Sequence of the second protein:
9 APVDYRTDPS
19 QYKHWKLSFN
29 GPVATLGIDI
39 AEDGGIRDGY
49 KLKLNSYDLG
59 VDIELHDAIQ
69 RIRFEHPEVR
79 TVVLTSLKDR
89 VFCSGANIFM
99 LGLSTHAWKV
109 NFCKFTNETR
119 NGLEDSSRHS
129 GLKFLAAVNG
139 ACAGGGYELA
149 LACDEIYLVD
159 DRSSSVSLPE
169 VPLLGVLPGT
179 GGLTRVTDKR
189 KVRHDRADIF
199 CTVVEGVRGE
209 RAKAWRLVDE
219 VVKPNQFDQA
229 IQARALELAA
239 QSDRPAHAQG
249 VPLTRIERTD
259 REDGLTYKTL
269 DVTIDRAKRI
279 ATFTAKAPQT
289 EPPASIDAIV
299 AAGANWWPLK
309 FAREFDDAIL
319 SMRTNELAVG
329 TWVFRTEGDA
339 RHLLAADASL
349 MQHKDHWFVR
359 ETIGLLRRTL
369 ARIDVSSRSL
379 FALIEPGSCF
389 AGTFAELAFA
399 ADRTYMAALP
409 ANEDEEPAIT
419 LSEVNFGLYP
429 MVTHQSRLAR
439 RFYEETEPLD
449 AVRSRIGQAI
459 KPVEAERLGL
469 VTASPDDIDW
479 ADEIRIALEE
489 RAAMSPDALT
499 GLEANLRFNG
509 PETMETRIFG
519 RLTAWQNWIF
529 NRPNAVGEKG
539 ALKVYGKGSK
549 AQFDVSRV

This data describes a binding interaction between two proteins.

Contacts between the two chains:
Residue D193 in the second protein contacts residue D400 in the first protein (closest heavy-atom distance 3.2 Å).
Residue R555 in the second protein contacts residue E501 in the first protein (closest heavy-atom distance 3.0 Å).
Residue T200 in the second protein is in contact with residue R401 in the first protein (closest heavy-atom distance 2.8 Å).
Residue E443 in the second protein interacts with residue R214 in the first protein (closest heavy-atom distance 2.9 Å).
Residue D186 in the second protein is in contact with residue N507 in the first protein (closest heavy-atom distance 3.3 Å).
Residue D400 in the second protein is in contact with residue D193 in the first protein (closest heavy-atom distance 3.2 Å).
Residue G508 in the second protein interacts with residue R515 in the first protein (closest heavy-atom distance 3.3 Å).
Residue D196 in the second protein interacts with residue R489 in the first protein (closest heavy-atom distance 2.8 Å).
Residue R555 in the second protein interacts with residue L325 in the first protein (closest heavy-atom distance 2.8 Å).
Residue D193 in the second protein is in contact with residue R439 in the first protein (closest heavy-atom distance 2.9 Å).
Residue V556 in the second protein interacts with residue S375 in the first protein (closest heavy-atom distance 2.8 Å).
Residue R555 in the second protein is in contact with residue G328 in the first protein (closest heavy-atom distance 3.3 Å).
Residue R489 in the second protein is in contact with residue D196 in the first protein (closest heavy-atom distance 2.8 Å).
Residue G328 in the second protein is in contact with residue R555 in the first protein (closest heavy-atom distance 3.2 Å).
Residue D193 in the second protein interacts with residue T470 in the first protein (closest heavy-atom distance 2.6 Å).
Residue R519 in the second protein interacts with residue T514 in the first protein (closest heavy-atom distance 3.0 Å).
Residue R530 in the second protein is in contact with residue N529 in the first protein (closest heavy-atom distance 2.9 Å).
Residue N507 in the second protein is in contact with residue D186 in the first protein (closest heavy-atom distance 3.2 Å).
Residue D552 in the second protein interacts with residue P494 in the first protein (closest heavy-atom distance 3.2 Å).
Residue Y441 in the second protein is in contact with residue V190 in the first protein (closest heavy-atom distance 2.7 Å).
Residue R214 in the second protein contacts residue E443 in the first protein (closest heavy-atom distance 3.0 Å).
Residue V190 in the second protein is in contact with residue Y441 in the first protein (closest heavy-atom distance 2.6 Å).
Residue N532 in the second protein contacts residue S493 in the first protein (closest heavy-atom distance 3.2 Å).
Residue R519 in the second protein contacts residue E510 in the first protein (closest heavy-atom distance 2.8 Å).
Residue L325 in the second protein is in contact with residue R555 in the first protein (closest heavy-atom distance 2.9 Å).
Residue D196 in the second protein is in contact with residue R401 in the first protein (closest heavy-atom distance 2.9 Å).
Residue E510 in the second protein is in contact with residue R515 in the first protein (closest heavy-atom distance 2.9 Å).
Residue S377 in the second protein contacts residue R555 in the first protein (closest heavy-atom distance 3.0 Å).
Residue R519 in the second protein interacts with residue A502 in the first protein (closest heavy-atom distance 3.0 Å).
Residue R191 in the second protein contacts residue V469 in the first protein (closest heavy-atom distance 3.3 Å).
Residue W526 in the second protein contacts residue H104 in the first protein (closest heavy-atom distance 3.0 Å).
Residue R530 in the second protein contacts residue D495 in the first protein (closest heavy-atom distance 2.8 Å).
Residue N529 in the second protein interacts with residue R530 in the first protein (closest heavy-atom distance 2.9 Å).
Residue P494 in the second protein contacts residue D552 in the first protein (closest heavy-atom distance 3.1 Å).
Residue A502 in the second protein contacts residue R519 in the first protein (closest heavy-atom distance 2.9 Å).
Residue E510 in the second protein is in contact with residue R519 in the first protein (closest heavy-atom distance 2.8 Å).
Residue R555 in the second protein interacts with residue T498 in the first protein (closest heavy-atom distance 2.9 Å).
Residue F506 in the second protein contacts residue R515 in the first protein (closest heavy-atom distance 2.9 Å).
Residue H192 in the second protein contacts residue L504 in the first protein (closest heavy-atom distance 3.3 Å).
Residue R555 in the second protein is in contact with residue S375 in the first protein (closest heavy-atom distance 3.3 Å).
Residue R401 in the second protein interacts with residue D196 in the first protein (closest heavy-atom distance 2.9 Å).
Residue L520 in the second protein interacts with residue N503 in the first protein (closest heavy-atom distance 3.3 Å).
Residue N503 in the second protein is in contact with residue L520 in the first protein (closest heavy-atom distance 3.3 Å).
Residue L504 in the second protein contacts residue H192 in the first protein (closest heavy-atom distance 3.3 Å).
Residue R401 in the second protein is in contact with residue T200 in the first protein (closest heavy-atom distance 2.8 Å).
Residue T470 in the second protein interacts with residue D193 in the first protein (closest heavy-atom distance 2.6 Å).
Residue V469 in the second protein interacts with residue R191 in the first protein (closest heavy-atom distance 3.2 Å).
Residue T514 in the second protein contacts residue R519 in the first protein (closest heavy-atom distance 3.0 Å).
Residue R439 in the second protein contacts residue D193 in the first protein (closest heavy-atom distance 2.9 Å).
Residue S375 in the second protein interacts with residue R555 in the first protein (closest heavy-atom distance 3.2 Å).
Residue R515 in the second protein interacts with residue E510 in the first protein (closest heavy-atom distance 2.9 Å).
Residue R515 in the second protein is in contact with residue G508 in the first protein (closest heavy-atom distance 3.3 Å).
Residue T498 in the second protein is in contact with residue R555 in the first protein (closest heavy-atom distance 3.0 Å).
Residue D495 in the second protein contacts residue R530 in the first protein (closest heavy-atom distance 2.8 Å).
Residue H104 in the second protein is in contact with residue W526 in the first protein (closest heavy-atom distance 3.0 Å).
Residue S493 in the second protein interacts with residue N532 in the first protein (closest heavy-atom distance 3.3 Å).
Residue E501 in the second protein is in contact with residue R555 in the first protein (closest heavy-atom distance 3.0 Å).
Residue R555 in the second protein is in contact with residue S377 in the first protein (closest heavy-atom distance 2.8 Å).
Residue R515 in the second protein interacts with residue F506 in the first protein (closest heavy-atom distance 2.9 Å).
Residue P494 in the second protein is in contact with residue R555 in the first protein (closest heavy-atom distance 3.2 Å).

Sequence of the first protein:
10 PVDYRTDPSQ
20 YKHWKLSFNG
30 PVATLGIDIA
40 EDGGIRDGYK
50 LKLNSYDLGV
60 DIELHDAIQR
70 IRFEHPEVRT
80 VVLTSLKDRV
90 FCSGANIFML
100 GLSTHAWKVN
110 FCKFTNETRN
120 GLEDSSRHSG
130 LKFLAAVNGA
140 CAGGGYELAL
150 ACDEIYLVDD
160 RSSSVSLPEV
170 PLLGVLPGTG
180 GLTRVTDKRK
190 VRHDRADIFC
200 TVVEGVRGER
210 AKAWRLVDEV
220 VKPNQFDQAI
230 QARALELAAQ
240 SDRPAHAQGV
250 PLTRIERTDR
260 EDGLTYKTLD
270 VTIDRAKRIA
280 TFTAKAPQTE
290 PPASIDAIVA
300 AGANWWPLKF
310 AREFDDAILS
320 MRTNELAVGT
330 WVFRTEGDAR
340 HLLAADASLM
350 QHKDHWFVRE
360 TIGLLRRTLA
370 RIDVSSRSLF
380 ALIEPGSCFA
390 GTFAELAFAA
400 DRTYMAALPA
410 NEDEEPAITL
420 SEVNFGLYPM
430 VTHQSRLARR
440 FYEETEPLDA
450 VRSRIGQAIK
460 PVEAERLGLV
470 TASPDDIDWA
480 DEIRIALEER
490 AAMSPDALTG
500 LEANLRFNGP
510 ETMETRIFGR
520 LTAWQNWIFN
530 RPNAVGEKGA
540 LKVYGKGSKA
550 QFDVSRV